Sequence of protein 1:
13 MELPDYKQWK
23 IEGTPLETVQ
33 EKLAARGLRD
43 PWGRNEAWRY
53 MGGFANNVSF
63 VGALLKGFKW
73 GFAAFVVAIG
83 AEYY

Interface contacts:
Residue G73 in protein 1 interacts with residue W33 in protein 2 (closest heavy-atom distance 3.7 Å).
Residue F77 in protein 1 is in contact with residue W33 in protein 2 (closest heavy-atom distance 4.6 Å).
Residue L67 in protein 1 contacts residue S29 in protein 2 (closest heavy-atom distance 4.2 Å).
Residue W50 in protein 1 contacts residue Y11 in protein 2 (closest heavy-atom distance 3.4 Å).
Residue W50 in protein 1 interacts with residue R12 in protein 2 (closest heavy-atom distance 3.3 Å).
Residue F77 in protein 1 contacts residue F40 in protein 2 (closest heavy-atom distance 4.9 Å).
Residue F77 in protein 1 interacts with residue W41 in protein 2 (closest heavy-atom distance 4.6 Å).
Residue F77 in protein 1 contacts residue L37 in protein 2 (closest heavy-atom distance 3.7 Å).
Residue A80 in protein 1 is in contact with residue F34 in protein 2 (closest heavy-atom distance 4.4 Å).
Residue W72 in protein 1 interacts with residue W33 in protein 2 (closest heavy-atom distance 3.6 Å).
Residue E14 in protein 1 interacts with residue Y11 in protein 2 (closest heavy-atom distance 4.9 Å).
Residue F56 in protein 1 contacts residue Q13 in protein 2 (closest heavy-atom distance 4.5 Å).
Residue F77 in protein 1 is in contact with residue F34 in protein 2 (closest heavy-atom distance 4.0 Å).
Residue L66 in protein 1 is in contact with residue W33 in protein 2 (closest heavy-atom distance 4.3 Å).
Residue A76 in protein 1 interacts with residue F34 in protein 2 (closest heavy-atom distance 3.3 Å).
Residue F56 in protein 1 is in contact with residue F14 in protein 2 (closest heavy-atom distance 3.5 Å).
Residue L15 in protein 1 interacts with residue Y11 in protein 2 (closest heavy-atom distance 3.6 Å).
Residue W72 in protein 1 interacts with residue F34 in protein 2 (closest heavy-atom distance 4.7 Å).
Residue K68 in protein 1 contacts residue A25 in protein 2 (closest heavy-atom distance 2.9 Å).
Residue P16 in protein 1 interacts with residue Y11 in protein 2 (closest heavy-atom distance 3.6 Å).
Residue R51 in protein 1 contacts residue R12 in protein 2 (closest heavy-atom distance 3.4 Å).
Residue W72 in protein 1 is in contact with residue E26 in protein 2 (closest heavy-atom distance 3.9 Å).
Residue W72 in protein 1 is in contact with residue A30 in protein 2 (closest heavy-atom distance 3.7 Å).
Residue M13 in protein 1 interacts with residue Y11 in protein 2 (closest heavy-atom distance 2.8 Å).
Residue L15 in protein 1 is in contact with residue Q13 in protein 2 (closest heavy-atom distance 3.5 Å).
Residue L67 in protein 1 contacts residue W33 in protein 2 (closest heavy-atom distance 3.7 Å).
Residue F70 in protein 1 contacts residue W33 in protein 2 (closest heavy-atom distance 4.9 Å).
Residue F77 in protein 1 interacts with residue I36 in protein 2 (closest heavy-atom distance 4.0 Å).
Residue G73 in protein 1 contacts residue I36 in protein 2 (closest heavy-atom distance 4.5 Å).
Residue K68 in protein 1 contacts residue S29 in protein 2 (closest heavy-atom distance 3.6 Å).
Residue F56 in protein 1 is in contact with residue R12 in protein 2 (closest heavy-atom distance 4.1 Å).
Residue W72 in protein 1 is in contact with residue S29 in protein 2 (closest heavy-atom distance 4.9 Å).
Residue K68 in protein 1 is in contact with residue E26 in protein 2 (closest heavy-atom distance 3.5 Å).

Sequence of protein 2:
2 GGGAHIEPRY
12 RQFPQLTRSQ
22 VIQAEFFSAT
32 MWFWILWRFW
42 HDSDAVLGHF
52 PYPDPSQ

These two protein chains interact to form a complex.